Contacts between the two chains:
Residue T7 in chain A interacts with residue D11 in chain B (closest heavy-atom distance 2.8 Å).
Residue F10 in chain A is in contact with residue R7 in chain B (closest heavy-atom distance 3.4 Å).
Residue T7 in chain A is in contact with residue V10 in chain B (closest heavy-atom distance 4.3 Å).
Residue K11 in chain A is in contact with residue F5 in chain B (closest heavy-atom distance 4.9 Å).
Residue R8 in chain A interacts with residue V10 in chain B (closest heavy-atom distance 3.2 Å).
Residue K11 in chain A is in contact with residue R7 in chain B (closest heavy-atom distance 2.7 Å).
Residue V9 in chain A interacts with residue V10 in chain B (closest heavy-atom distance 4.2 Å).
Residue R8 in chain A is in contact with residue D11 in chain B (closest heavy-atom distance 4.4 Å).
Residue K12 in chain A interacts with residue F5 in chain B (closest heavy-atom distance 2.9 Å).
Residue V9 in chain A interacts with residue R7 in chain B (closest heavy-atom distance 3.9 Å).
Residue K108 in chain A interacts with residue D11 in chain B (closest heavy-atom distance 4.5 Å).
Residue K108 in chain A interacts with residue V10 in chain B (closest heavy-atom distance 3.5 Å).

Sequence of chain B:
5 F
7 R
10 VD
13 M

This data describes a binding interaction between two proteins.

Sequence of chain A:
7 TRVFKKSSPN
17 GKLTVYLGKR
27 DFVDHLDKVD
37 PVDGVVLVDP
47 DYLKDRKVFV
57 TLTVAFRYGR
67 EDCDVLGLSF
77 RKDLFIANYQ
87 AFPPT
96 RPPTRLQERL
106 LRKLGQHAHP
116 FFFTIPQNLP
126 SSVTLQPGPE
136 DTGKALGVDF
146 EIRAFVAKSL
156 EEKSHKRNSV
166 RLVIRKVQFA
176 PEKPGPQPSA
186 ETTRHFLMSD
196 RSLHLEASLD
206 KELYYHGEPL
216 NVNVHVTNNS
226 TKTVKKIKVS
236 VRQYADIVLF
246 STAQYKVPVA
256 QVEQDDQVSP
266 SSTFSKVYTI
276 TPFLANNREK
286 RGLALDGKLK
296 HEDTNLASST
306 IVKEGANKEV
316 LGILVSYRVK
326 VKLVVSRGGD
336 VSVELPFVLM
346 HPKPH